Sequence of the second protein:
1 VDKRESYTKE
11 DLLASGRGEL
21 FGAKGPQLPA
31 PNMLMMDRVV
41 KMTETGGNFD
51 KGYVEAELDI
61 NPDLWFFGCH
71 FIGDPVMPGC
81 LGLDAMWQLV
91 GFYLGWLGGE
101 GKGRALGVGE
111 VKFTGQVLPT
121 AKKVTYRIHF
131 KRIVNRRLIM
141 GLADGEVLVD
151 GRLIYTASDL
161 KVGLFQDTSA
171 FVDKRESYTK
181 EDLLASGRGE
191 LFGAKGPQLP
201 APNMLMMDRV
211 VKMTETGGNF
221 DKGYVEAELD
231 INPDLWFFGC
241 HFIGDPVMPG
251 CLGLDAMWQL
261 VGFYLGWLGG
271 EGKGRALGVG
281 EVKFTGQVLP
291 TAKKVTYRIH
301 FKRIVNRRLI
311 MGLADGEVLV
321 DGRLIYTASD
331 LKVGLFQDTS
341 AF

Sequence of the first protein:
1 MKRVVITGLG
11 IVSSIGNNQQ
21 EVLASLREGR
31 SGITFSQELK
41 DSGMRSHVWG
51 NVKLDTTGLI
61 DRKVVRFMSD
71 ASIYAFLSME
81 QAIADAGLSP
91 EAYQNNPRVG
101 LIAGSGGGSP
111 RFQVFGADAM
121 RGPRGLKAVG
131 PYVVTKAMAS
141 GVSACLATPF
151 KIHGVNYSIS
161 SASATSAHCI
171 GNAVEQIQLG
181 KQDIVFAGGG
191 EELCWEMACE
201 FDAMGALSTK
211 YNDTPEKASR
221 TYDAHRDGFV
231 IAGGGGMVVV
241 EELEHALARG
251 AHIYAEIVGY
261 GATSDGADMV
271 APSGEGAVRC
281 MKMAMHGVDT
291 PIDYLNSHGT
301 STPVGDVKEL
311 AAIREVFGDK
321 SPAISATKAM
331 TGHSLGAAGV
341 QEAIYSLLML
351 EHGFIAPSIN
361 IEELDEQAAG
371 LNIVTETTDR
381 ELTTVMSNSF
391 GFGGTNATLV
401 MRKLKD

Contacts between the two chains:
Residue G43 in the first protein interacts with residue L20 in the second protein (closest heavy-atom distance 1.8 Å).
Residue M44 in the first protein contacts residue E19 in the second protein (closest heavy-atom distance 2.0 Å).
Residue G43 in the first protein interacts with residue F21 in the second protein (closest heavy-atom distance 2.5 Å).
Residue G43 in the first protein contacts residue E19 in the second protein (closest heavy-atom distance 4.1 Å).
Residue D41 in the first protein interacts with residue F21 in the second protein (closest heavy-atom distance 3.0 Å).
Residue M44 in the first protein contacts residue G22 in the second protein (closest heavy-atom distance 4.6 Å).
Residue S42 in the first protein is in contact with residue L20 in the second protein (closest heavy-atom distance 3.7 Å).
Residue E38 in the first protein interacts with residue V1 in the second protein (closest heavy-atom distance 4.1 Å).
Residue S42 in the first protein contacts residue F21 in the second protein (closest heavy-atom distance 3.0 Å).
Residue K40 in the first protein contacts residue G22 in the second protein (closest heavy-atom distance 2.4 Å).
Residue R45 in the first protein contacts residue E19 in the second protein (closest heavy-atom distance 3.5 Å).
Residue G43 in the first protein interacts with residue G22 in the second protein (closest heavy-atom distance 4.5 Å).
Residue G43 in the first protein is in contact with residue G18 in the second protein (closest heavy-atom distance 4.8 Å).
Residue D41 in the first protein is in contact with residue G22 in the second protein (closest heavy-atom distance 4.8 Å).
Residue G43 in the first protein interacts with residue S15 in the second protein (closest heavy-atom distance 4.8 Å).
Residue M44 in the first protein interacts with residue L20 in the second protein (closest heavy-atom distance 3.4 Å).
Residue K40 in the first protein interacts with residue F21 in the second protein (closest heavy-atom distance 4.2 Å).
Residue D41 in the first protein interacts with residue V1 in the second protein (closest heavy-atom distance 3.7 Å).

The following describes two proteins that form a bound complex.